Contacts between the two chains:
Residue I98 in protein 1 is in contact with residue K19 in protein 2 (closest heavy-atom distance 4.9 Å).
Residue F112 in protein 1 interacts with residue E10 in protein 2 (closest heavy-atom distance 3.7 Å).
Residue S88 in protein 1 interacts with residue W24 in protein 2 (closest heavy-atom distance 3.4 Å).
Residue Y96 in protein 1 interacts with residue P12 in protein 2 (closest heavy-atom distance 3.2 Å).
Residue W48 in protein 1 contacts residue P20 in protein 2 (closest heavy-atom distance 4.0 Å).
Residue Y96 in protein 1 contacts residue L17 in protein 2 (closest heavy-atom distance 3.5 Å).
Residue H91 in protein 1 interacts with residue W24 in protein 2 (closest heavy-atom distance 4.2 Å).
Residue R100 in protein 1 is in contact with residue H23 in protein 2 (closest heavy-atom distance 3.6 Å).
Residue W48 in protein 1 interacts with residue P18 in protein 2 (closest heavy-atom distance 2.7 Å).
Residue V90 in protein 1 contacts residue W24 in protein 2 (closest heavy-atom distance 4.2 Å).
Residue K50 in protein 1 interacts with residue P12 in protein 2 (closest heavy-atom distance 4.5 Å).
Residue V106 in protein 1 interacts with residue W24 in protein 2 (closest heavy-atom distance 4.0 Å).
Residue K50 in protein 1 is in contact with residue P14 in protein 2 (closest heavy-atom distance 4.2 Å).
Residue Y39 in protein 1 contacts residue P14 in protein 2 (closest heavy-atom distance 4.0 Å).
Residue W110 in protein 1 interacts with residue P12 in protein 2 (closest heavy-atom distance 3.4 Å).
Residue H91 in protein 1 is in contact with residue P21 in protein 2 (closest heavy-atom distance 3.6 Å).
Residue E54 in protein 1 is in contact with residue P11 in protein 2 (closest heavy-atom distance 3.0 Å).
Residue V43 in protein 1 is in contact with residue V25 in protein 2 (closest heavy-atom distance 4.3 Å).
Residue D94 in protein 1 contacts residue P18 in protein 2 (closest heavy-atom distance 4.0 Å).
Residue V93 in protein 1 interacts with residue P18 in protein 2 (closest heavy-atom distance 3.6 Å).
Residue V106 in protein 1 contacts residue P20 in protein 2 (closest heavy-atom distance 4.4 Å).
Residue A37 in protein 1 interacts with residue P11 in protein 2 (closest heavy-atom distance 3.9 Å).
Residue F41 in protein 1 contacts residue V25 in protein 2 (closest heavy-atom distance 3.5 Å).
Residue K50 in protein 1 contacts residue P11 in protein 2 (closest heavy-atom distance 3.8 Å).
Residue F41 in protein 1 interacts with residue P20 in protein 2 (closest heavy-atom distance 3.7 Å).
Residue I98 in protein 1 is in contact with residue P20 in protein 2 (closest heavy-atom distance 4.5 Å).
Residue Y39 in protein 1 contacts residue P11 in protein 2 (closest heavy-atom distance 3.5 Å).
Residue W48 in protein 1 contacts residue P14 in protein 2 (closest heavy-atom distance 3.1 Å).
Residue Q46 in protein 1 contacts residue V25 in protein 2 (closest heavy-atom distance 3.6 Å).
Residue G108 in protein 1 contacts residue L17 in protein 2 (closest heavy-atom distance 4.6 Å).
Residue V43 in protein 1 interacts with residue P26 in protein 2 (closest heavy-atom distance 3.7 Å).
Residue V43 in protein 1 contacts residue W24 in protein 2 (closest heavy-atom distance 4.9 Å).
Residue L49 in protein 1 interacts with residue P14 in protein 2 (closest heavy-atom distance 4.0 Å).
Residue Q104 in protein 1 is in contact with residue W24 in protein 2 (closest heavy-atom distance 4.7 Å).
Residue W48 in protein 1 interacts with residue L17 in protein 2 (closest heavy-atom distance 3.4 Å).
Residue W110 in protein 1 contacts residue P11 in protein 2 (closest heavy-atom distance 4.0 Å).
Residue Y39 in protein 1 interacts with residue L17 in protein 2 (closest heavy-atom distance 3.7 Å).
Residue N89 in protein 1 contacts residue W24 in protein 2 (closest heavy-atom distance 3.2 Å).
Residue Q46 in protein 1 contacts residue P26 in protein 2 (closest heavy-atom distance 4.4 Å).
Residue Y39 in protein 1 interacts with residue S13 in protein 2 (closest heavy-atom distance 4.3 Å).
Residue Y96 in protein 1 contacts residue V16 in protein 2 (closest heavy-atom distance 3.3 Å).
Residue Q46 in protein 1 contacts residue S28 in protein 2 (closest heavy-atom distance 5.0 Å).
Residue H99 in protein 1 is in contact with residue W24 in protein 2 (closest heavy-atom distance 3.9 Å).
Residue R100 in protein 1 contacts residue W24 in protein 2 (closest heavy-atom distance 3.4 Å).
Residue I98 in protein 1 is in contact with residue W24 in protein 2 (closest heavy-atom distance 3.4 Å).
Residue Y39 in protein 1 is in contact with residue P12 in protein 2 (closest heavy-atom distance 2.4 Å).
Residue W110 in protein 1 is in contact with residue E10 in protein 2 (closest heavy-atom distance 4.2 Å).
Residue W48 in protein 1 is in contact with residue K19 in protein 2 (closest heavy-atom distance 4.6 Å).
Residue I98 in protein 1 interacts with residue P21 in protein 2 (closest heavy-atom distance 3.5 Å).
Residue Y96 in protein 1 contacts residue P18 in protein 2 (closest heavy-atom distance 3.4 Å).

The following describes two proteins that form a bound complex.

Sequence of protein 2:
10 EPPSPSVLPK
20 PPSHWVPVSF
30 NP

Sequence of protein 1:
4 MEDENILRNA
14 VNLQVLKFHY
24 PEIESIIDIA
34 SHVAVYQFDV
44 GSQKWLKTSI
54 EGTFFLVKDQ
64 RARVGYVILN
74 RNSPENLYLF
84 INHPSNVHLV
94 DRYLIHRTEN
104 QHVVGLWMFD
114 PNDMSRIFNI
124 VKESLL